Sequence of the second protein:
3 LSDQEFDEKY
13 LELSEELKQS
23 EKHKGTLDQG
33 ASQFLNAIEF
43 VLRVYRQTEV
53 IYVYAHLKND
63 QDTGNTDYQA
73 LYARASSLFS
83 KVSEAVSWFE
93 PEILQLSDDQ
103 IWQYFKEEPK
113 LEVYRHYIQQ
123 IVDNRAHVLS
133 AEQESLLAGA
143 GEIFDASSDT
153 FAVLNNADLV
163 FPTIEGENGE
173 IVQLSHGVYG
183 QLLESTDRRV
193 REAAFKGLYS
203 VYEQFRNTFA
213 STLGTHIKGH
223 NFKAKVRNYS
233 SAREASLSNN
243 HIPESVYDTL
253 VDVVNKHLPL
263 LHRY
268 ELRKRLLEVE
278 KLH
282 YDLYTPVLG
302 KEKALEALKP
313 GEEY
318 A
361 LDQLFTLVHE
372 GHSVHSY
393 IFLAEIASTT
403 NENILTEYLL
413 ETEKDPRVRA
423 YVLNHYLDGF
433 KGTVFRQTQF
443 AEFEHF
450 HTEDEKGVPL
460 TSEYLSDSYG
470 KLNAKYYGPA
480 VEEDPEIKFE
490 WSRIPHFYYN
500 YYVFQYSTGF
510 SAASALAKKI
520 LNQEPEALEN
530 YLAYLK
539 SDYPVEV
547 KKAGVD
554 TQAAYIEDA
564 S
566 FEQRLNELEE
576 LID

The following describes two proteins that form a bound complex.

Sequence of the first protein:
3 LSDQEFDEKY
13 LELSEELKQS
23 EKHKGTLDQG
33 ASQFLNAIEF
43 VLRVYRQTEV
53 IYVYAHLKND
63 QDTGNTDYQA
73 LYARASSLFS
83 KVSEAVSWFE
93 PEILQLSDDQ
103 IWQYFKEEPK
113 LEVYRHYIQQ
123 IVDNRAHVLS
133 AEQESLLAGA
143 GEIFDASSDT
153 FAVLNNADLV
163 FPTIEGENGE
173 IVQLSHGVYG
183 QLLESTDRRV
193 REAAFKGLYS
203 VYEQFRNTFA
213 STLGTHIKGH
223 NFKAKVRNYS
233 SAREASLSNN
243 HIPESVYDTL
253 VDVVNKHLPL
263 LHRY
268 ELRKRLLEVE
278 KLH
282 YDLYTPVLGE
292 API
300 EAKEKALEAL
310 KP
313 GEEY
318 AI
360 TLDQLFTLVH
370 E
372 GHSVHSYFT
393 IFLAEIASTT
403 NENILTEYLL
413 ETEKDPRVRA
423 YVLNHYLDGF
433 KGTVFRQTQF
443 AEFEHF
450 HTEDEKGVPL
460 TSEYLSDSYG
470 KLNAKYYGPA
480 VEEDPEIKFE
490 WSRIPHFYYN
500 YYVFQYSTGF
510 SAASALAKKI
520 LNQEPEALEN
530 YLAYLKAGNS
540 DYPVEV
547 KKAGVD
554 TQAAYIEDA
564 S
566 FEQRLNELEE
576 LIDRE

Contacts between the two chains:
Residue Q71 in the first protein contacts residue T460 in the second protein (closest heavy-atom distance 3.5 Å).
Residue P458 in the first protein contacts residue R76 in the second protein (closest heavy-atom distance 3.8 Å).
Residue T152 in the first protein is in contact with residue T214 in the second protein (closest heavy-atom distance 3.8 Å).
Residue V162 in the first protein is in contact with residue Q206 in the second protein (closest heavy-atom distance 3.3 Å).
Residue G221 in the first protein contacts residue I145 in the second protein (closest heavy-atom distance 3.8 Å).
Residue T460 in the first protein contacts residue Q71 in the second protein (closest heavy-atom distance 3.7 Å).
Residue Q135 in the first protein contacts residue L138 in the second protein (closest heavy-atom distance 3.6 Å).
Residue F207 in the first protein contacts residue F207 in the second protein (closest heavy-atom distance 3.4 Å).
Residue P458 in the first protein interacts with residue A75 in the second protein (closest heavy-atom distance 3.7 Å).
Residue L138 in the first protein interacts with residue L139 in the second protein (closest heavy-atom distance 3.9 Å).
Residue T210 in the first protein interacts with residue L156 in the second protein (closest heavy-atom distance 3.6 Å).
Residue R76 in the first protein contacts residue P458 in the second protein (closest heavy-atom distance 3.6 Å).
Residue T152 in the first protein is in contact with residue S213 in the second protein (closest heavy-atom distance 2.6 Å).
Residue L138 in the first protein contacts residue F224 in the second protein (closest heavy-atom distance 3.7 Å).
Residue G141 in the first protein is in contact with residue F224 in the second protein (closest heavy-atom distance 3.5 Å).
Residue A75 in the first protein contacts residue P458 in the second protein (closest heavy-atom distance 3.8 Å).
Residue D160 in the first protein contacts residue T210 in the second protein (closest heavy-atom distance 2.8 Å).
Residue R208 in the first protein is in contact with residue D160 in the second protein (closest heavy-atom distance 3.7 Å).
Residue F207 in the first protein interacts with residue D160 in the second protein (closest heavy-atom distance 3.1 Å).
Residue F224 in the first protein contacts residue L138 in the second protein (closest heavy-atom distance 3.6 Å).
Residue L156 in the first protein contacts residue F207 in the second protein (closest heavy-atom distance 3.5 Å).
Residue N209 in the first protein contacts residue V155 in the second protein (closest heavy-atom distance 3.8 Å).
Residue E144 in the first protein interacts with residue K220 in the second protein (closest heavy-atom distance 3.7 Å).
Residue N209 in the first protein contacts residue Q71 in the second protein (closest heavy-atom distance 3.0 Å).
Residue G456 in the first protein interacts with residue R76 in the second protein (closest heavy-atom distance 3.1 Å).
Residue Q135 in the first protein contacts residue E134 in the second protein (closest heavy-atom distance 3.8 Å).
Residue T68 in the first protein contacts residue E462 in the second protein (closest heavy-atom distance 2.7 Å).
Residue F146 in the first protein interacts with residue I145 in the second protein (closest heavy-atom distance 3.8 Å).
Residue T210 in the first protein is in contact with residue D160 in the second protein (closest heavy-atom distance 2.6 Å).
Residue S213 in the first protein contacts residue T152 in the second protein (closest heavy-atom distance 2.6 Å).
Residue A142 in the first protein contacts residue F224 in the second protein (closest heavy-atom distance 3.9 Å).
Residue T210 in the first protein contacts residue V155 in the second protein (closest heavy-atom distance 3.6 Å).
Residue L138 in the first protein interacts with residue V228 in the second protein (closest heavy-atom distance 3.9 Å).
Residue N209 in the first protein is in contact with residue D160 in the second protein (closest heavy-atom distance 2.9 Å).
Residue I145 in the first protein interacts with residue K220 in the second protein (closest heavy-atom distance 3.8 Å).
Residue S132 in the first protein is in contact with residue E134 in the second protein (closest heavy-atom distance 3.0 Å).
Residue Q71 in the first protein is in contact with residue N209 in the second protein (closest heavy-atom distance 3.1 Å).
Residue V155 in the first protein contacts residue T210 in the second protein (closest heavy-atom distance 3.6 Å).
Residue F224 in the first protein interacts with residue A142 in the second protein (closest heavy-atom distance 3.8 Å).
Residue D160 in the first protein interacts with residue N209 in the second protein (closest heavy-atom distance 3.0 Å).
Residue E134 in the first protein interacts with residue E134 in the second protein (closest heavy-atom distance 3.9 Å).
Residue E134 in the first protein contacts residue S132 in the second protein (closest heavy-atom distance 2.9 Å).
Residue L156 in the first protein interacts with residue T210 in the second protein (closest heavy-atom distance 3.4 Å).
Residue F224 in the first protein interacts with residue G141 in the second protein (closest heavy-atom distance 3.5 Å).
Residue E134 in the first protein contacts residue Q135 in the second protein (closest heavy-atom distance 3.6 Å).
Residue V228 in the first protein contacts residue L138 in the second protein (closest heavy-atom distance 3.9 Å).
Residue D160 in the first protein interacts with residue F207 in the second protein (closest heavy-atom distance 3.3 Å).
Residue K220 in the first protein contacts residue I145 in the second protein (closest heavy-atom distance 3.6 Å).
Residue E462 in the first protein interacts with residue T68 in the second protein (closest heavy-atom distance 2.9 Å).
Residue Q206 in the first protein contacts residue V162 in the second protein (closest heavy-atom distance 2.5 Å).
Residue D160 in the first protein interacts with residue Q206 in the second protein (closest heavy-atom distance 2.9 Å).
Residue K220 in the first protein contacts residue E144 in the second protein (closest heavy-atom distance 3.4 Å).
Residue A72 in the first protein is in contact with residue P458 in the second protein (closest heavy-atom distance 3.7 Å).
Residue L138 in the first protein contacts residue Q135 in the second protein (closest heavy-atom distance 3.6 Å).
Residue Q206 in the first protein interacts with residue D160 in the second protein (closest heavy-atom distance 2.9 Å).
Residue T217 in the first protein contacts residue A148 in the second protein (closest heavy-atom distance 3.4 Å).
Residue I145 in the first protein interacts with residue F146 in the second protein (closest heavy-atom distance 3.9 Å).
Residue F207 in the first protein contacts residue L156 in the second protein (closest heavy-atom distance 3.7 Å).
Residue V155 in the first protein contacts residue N209 in the second protein (closest heavy-atom distance 3.7 Å).
Residue A148 in the first protein interacts with residue T217 in the second protein (closest heavy-atom distance 3.3 Å).